Sequence of chain B:
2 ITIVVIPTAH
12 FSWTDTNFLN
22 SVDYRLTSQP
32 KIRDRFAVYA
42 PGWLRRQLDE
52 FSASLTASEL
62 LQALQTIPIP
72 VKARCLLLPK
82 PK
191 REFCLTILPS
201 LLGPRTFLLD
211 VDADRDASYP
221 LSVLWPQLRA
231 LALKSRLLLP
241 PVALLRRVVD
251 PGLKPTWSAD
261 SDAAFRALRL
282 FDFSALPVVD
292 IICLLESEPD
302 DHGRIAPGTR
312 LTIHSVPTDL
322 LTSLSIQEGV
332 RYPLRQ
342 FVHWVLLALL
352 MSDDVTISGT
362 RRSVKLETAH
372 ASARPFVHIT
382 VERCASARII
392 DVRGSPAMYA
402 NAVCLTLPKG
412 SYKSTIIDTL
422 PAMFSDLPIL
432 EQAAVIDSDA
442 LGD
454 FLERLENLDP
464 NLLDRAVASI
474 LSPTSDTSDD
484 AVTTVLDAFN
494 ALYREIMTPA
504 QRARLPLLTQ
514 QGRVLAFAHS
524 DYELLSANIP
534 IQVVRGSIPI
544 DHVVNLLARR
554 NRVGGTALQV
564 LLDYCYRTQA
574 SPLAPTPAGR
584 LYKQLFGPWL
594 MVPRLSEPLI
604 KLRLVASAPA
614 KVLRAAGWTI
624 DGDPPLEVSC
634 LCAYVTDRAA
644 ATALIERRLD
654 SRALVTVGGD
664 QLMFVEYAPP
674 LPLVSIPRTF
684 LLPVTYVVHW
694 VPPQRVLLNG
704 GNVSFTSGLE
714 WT

Sequence of chain A:
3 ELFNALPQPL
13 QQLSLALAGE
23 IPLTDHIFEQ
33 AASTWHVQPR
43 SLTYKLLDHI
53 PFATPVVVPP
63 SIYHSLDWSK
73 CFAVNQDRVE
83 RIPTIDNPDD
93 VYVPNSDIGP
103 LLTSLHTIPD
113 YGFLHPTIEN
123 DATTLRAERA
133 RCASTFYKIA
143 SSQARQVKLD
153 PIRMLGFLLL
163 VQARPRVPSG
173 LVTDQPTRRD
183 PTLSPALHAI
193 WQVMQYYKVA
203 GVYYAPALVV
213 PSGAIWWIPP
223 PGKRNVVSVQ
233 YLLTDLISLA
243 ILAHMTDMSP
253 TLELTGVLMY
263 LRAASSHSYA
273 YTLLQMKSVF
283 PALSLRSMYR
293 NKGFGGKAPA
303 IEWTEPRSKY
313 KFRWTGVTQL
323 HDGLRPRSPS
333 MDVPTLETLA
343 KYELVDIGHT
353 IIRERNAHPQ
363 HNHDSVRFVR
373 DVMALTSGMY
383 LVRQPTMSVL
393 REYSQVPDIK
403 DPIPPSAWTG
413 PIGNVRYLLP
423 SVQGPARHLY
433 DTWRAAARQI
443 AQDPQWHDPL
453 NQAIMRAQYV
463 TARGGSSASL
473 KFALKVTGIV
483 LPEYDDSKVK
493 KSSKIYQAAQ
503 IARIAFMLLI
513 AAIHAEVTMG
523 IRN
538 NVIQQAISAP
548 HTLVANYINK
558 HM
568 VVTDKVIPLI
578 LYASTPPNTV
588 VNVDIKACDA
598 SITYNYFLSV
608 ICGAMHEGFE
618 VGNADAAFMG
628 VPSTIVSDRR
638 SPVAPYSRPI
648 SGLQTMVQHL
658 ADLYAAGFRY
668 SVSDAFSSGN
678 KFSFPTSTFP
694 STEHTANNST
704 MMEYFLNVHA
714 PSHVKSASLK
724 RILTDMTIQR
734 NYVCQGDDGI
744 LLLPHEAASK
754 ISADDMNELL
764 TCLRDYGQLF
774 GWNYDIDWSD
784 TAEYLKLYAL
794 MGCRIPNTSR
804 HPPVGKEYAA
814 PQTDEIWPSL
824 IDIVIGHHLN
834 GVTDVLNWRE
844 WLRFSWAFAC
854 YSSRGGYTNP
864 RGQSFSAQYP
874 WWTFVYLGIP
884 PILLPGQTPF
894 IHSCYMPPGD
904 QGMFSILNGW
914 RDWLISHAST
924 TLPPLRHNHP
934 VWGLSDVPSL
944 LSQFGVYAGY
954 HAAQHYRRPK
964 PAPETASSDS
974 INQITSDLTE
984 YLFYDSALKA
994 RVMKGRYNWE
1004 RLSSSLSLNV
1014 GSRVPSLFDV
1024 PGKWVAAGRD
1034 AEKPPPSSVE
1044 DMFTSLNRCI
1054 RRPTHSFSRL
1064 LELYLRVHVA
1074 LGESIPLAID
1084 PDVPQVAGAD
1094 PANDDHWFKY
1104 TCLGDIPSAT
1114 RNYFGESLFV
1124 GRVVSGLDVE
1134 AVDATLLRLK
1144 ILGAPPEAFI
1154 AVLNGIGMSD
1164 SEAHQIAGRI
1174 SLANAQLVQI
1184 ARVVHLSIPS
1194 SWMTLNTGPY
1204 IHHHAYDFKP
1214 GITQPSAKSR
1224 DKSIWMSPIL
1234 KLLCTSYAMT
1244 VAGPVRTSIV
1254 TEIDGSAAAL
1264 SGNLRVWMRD

Residue-level contacts at the interface:
Residue P404 in chain A is in contact with residue L489 in chain B (closest heavy-atom distance 3.8 Å).
Residue A624 in chain A contacts residue A54 in chain B (closest heavy-atom distance 3.3 Å).
Residue A662 in chain A interacts with residue R538 in chain B (closest heavy-atom distance 3.1 Å).
Residue D622 in chain A contacts residue A58 in chain B (closest heavy-atom distance 3.4 Å).
Residue T479 in chain A is in contact with residue P675 in chain B (closest heavy-atom distance 3.7 Å).
Residue T631 in chain A interacts with residue A217 in chain B (closest heavy-atom distance 3.9 Å).
Residue N602 in chain A interacts with residue Y525 in chain B (closest heavy-atom distance 3.8 Å).
Residue P642 in chain A is in contact with residue R362 in chain B (closest heavy-atom distance 3.3 Å).
Residue V640 in chain A interacts with residue R362 in chain B (closest heavy-atom distance 3.0 Å).
Residue V519 in chain A contacts residue Y400 in chain B (closest heavy-atom distance 2.3 Å).
Residue I632 in chain A contacts residue S222 in chain B (closest heavy-atom distance 3.6 Å).
Residue K402 in chain A interacts with residue D490 in chain B (closest heavy-atom distance 3.5 Å).
Residue V478 in chain A interacts with residue P675 in chain B (closest heavy-atom distance 3.7 Å).
Residue R80 in chain A interacts with residue F708 in chain B (closest heavy-atom distance 3.9 Å).
Residue A658 in chain A contacts residue L576 in chain B (closest heavy-atom distance 3.3 Å).
Residue Y601 in chain A interacts with residue S574 in chain B (closest heavy-atom distance 3.3 Å).
Residue R636 in chain A is in contact with residue S364 in chain B (closest heavy-atom distance 3.5 Å).
Residue P629 in chain A contacts residue S53 in chain B (closest heavy-atom distance 3.4 Å).
Residue R128 in chain A contacts residue V706 in chain B (closest heavy-atom distance 3.9 Å).
Residue P682 in chain A interacts with residue I532 in chain B (closest heavy-atom distance 3.4 Å).
Residue I632 in chain A contacts residue V223 in chain B (closest heavy-atom distance 4.0 Å).
Residue N602 in chain A is in contact with residue S574 in chain B (closest heavy-atom distance 3.3 Å).
Residue P682 in chain A interacts with residue P533 in chain B (closest heavy-atom distance 3.7 Å).
Residue R80 in chain A is in contact with residue V658 in chain B (closest heavy-atom distance 2.8 Å).
Residue Q397 in chain A is in contact with residue R497 in chain B (closest heavy-atom distance 3.5 Å).
Residue V398 in chain A contacts residue R497 in chain B (closest heavy-atom distance 2.4 Å).
Residue R80 in chain A is in contact with residue S707 in chain B (closest heavy-atom distance 2.0 Å).
Residue W410 in chain A interacts with residue P575 in chain B (closest heavy-atom distance 2.8 Å).
Residue V519 in chain A interacts with residue M399 in chain B (closest heavy-atom distance 3.8 Å).
Residue L127 in chain A contacts residue A618 in chain B (closest heavy-atom distance 3.1 Å).
Residue S680 in chain A is in contact with residue P533 in chain B (closest heavy-atom distance 3.3 Å).
Residue Y601 in chain A interacts with residue L576 in chain B (closest heavy-atom distance 4.0 Å).
Residue P646 in chain A is in contact with residue P226 in chain B (closest heavy-atom distance 4.0 Å).
Residue R128 in chain A interacts with residue S707 in chain B (closest heavy-atom distance 3.0 Å).
Residue A641 in chain A interacts with residue R362 in chain B (closest heavy-atom distance 3.5 Å).
Residue V478 in chain A interacts with residue V677 in chain B (closest heavy-atom distance 3.6 Å).
Residue P407 in chain A contacts residue R570 in chain B (closest heavy-atom distance 4.0 Å).
Residue G415 in chain A interacts with residue A577 in chain B (closest heavy-atom distance 3.4 Å).
Residue A662 in chain A interacts with residue L576 in chain B (closest heavy-atom distance 3.5 Å).
Residue S396 in chain A is in contact with residue N531 in chain B (closest heavy-atom distance 3.0 Å).
Residue K678 in chain A is in contact with residue A671 in chain B (closest heavy-atom distance 3.6 Å).
Residue P639 in chain A interacts with residue R363 in chain B (closest heavy-atom distance 3.4 Å).
Residue P407 in chain A is in contact with residue Y567 in chain B (closest heavy-atom distance 3.9 Å).
Residue N416 in chain A contacts residue A577 in chain B (closest heavy-atom distance 2.9 Å).
Residue E518 in chain A interacts with residue M399 in chain B (closest heavy-atom distance 3.4 Å).
Residue E130 in chain A interacts with residue N705 in chain B (closest heavy-atom distance 3.5 Å).
Residue V398 in chain A contacts residue S529 in chain B (closest heavy-atom distance 3.8 Å).
Residue Y601 in chain A interacts with residue P575 in chain B (closest heavy-atom distance 3.9 Å).
Residue I632 in chain A interacts with residue R215 in chain B (closest heavy-atom distance 3.7 Å).
Residue R418 in chain A contacts residue P578 in chain B (closest heavy-atom distance 3.4 Å).
Residue P413 in chain A interacts with residue A577 in chain B (closest heavy-atom distance 3.6 Å).
Residue P682 in chain A is in contact with residue N531 in chain B (closest heavy-atom distance 3.5 Å).
Residue F681 in chain A is in contact with residue N531 in chain B (closest heavy-atom distance 3.3 Å).
Residue V398 in chain A is in contact with residue Y525 in chain B (closest heavy-atom distance 3.5 Å).
Residue D79 in chain A interacts with residue V660 in chain B (closest heavy-atom distance 3.1 Å).
Residue S630 in chain A is in contact with residue V223 in chain B (closest heavy-atom distance 3.3 Å).
Residue N416 in chain A interacts with residue L576 in chain B (closest heavy-atom distance 3.9 Å).
Residue D79 in chain A is in contact with residue S707 in chain B (closest heavy-atom distance 3.3 Å).
Residue T479 in chain A contacts residue V677 in chain B (closest heavy-atom distance 3.4 Å).
Residue Q78 in chain A interacts with residue L508 in chain B (closest heavy-atom distance 3.8 Å).

The following describes two proteins that form a bound complex.